Sequence of chain B:
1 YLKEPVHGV

Contacts between the two chains:
Residue Q155 in chain A interacts with residue P5 in chain B (closest heavy-atom distance 3.1 Å).
Residue Y59 in chain A is in contact with residue Y1 in chain B (closest heavy-atom distance 4.3 Å).
Residue K66 in chain A interacts with residue E4 in chain B (closest heavy-atom distance 3.6 Å).
Residue V67 in chain A contacts residue L2 in chain B (closest heavy-atom distance 3.5 Å).
Residue F9 in chain A interacts with residue L2 in chain B (closest heavy-atom distance 3.6 Å).
Residue W167 in chain A interacts with residue Y1 in chain B (closest heavy-atom distance 3.4 Å).
Residue T143 in chain A is in contact with residue V9 in chain B (closest heavy-atom distance 2.9 Å).
Residue D77 in chain A is in contact with residue G8 in chain B (closest heavy-atom distance 3.4 Å).
Residue H70 in chain A contacts residue L2 in chain B (closest heavy-atom distance 4.1 Å).
Residue Q155 in chain A interacts with residue K3 in chain B (closest heavy-atom distance 2.6 Å).
Residue M45 in chain A interacts with residue L2 in chain B (closest heavy-atom distance 3.3 Å).
Residue Y159 in chain A interacts with residue L2 in chain B (closest heavy-atom distance 4.1 Å).
Residue D77 in chain A interacts with residue V9 in chain B (closest heavy-atom distance 3.0 Å).
Residue W147 in chain A contacts residue V9 in chain B (closest heavy-atom distance 3.9 Å).
Residue K146 in chain A is in contact with residue G8 in chain B (closest heavy-atom distance 4.1 Å).
Residue Y159 in chain A interacts with residue Y1 in chain B (closest heavy-atom distance 2.8 Å).
Residue H70 in chain A contacts residue K3 in chain B (closest heavy-atom distance 3.1 Å).
Residue L156 in chain A contacts residue K3 in chain B (closest heavy-atom distance 3.3 Å).
Residue Y7 in chain A contacts residue L2 in chain B (closest heavy-atom distance 3.6 Å).
Residue K66 in chain A contacts residue Y1 in chain B (closest heavy-atom distance 3.5 Å).
Residue Q155 in chain A contacts residue H7 in chain B (closest heavy-atom distance 3.3 Å).
Residue T73 in chain A is in contact with residue V6 in chain B (closest heavy-atom distance 3.0 Å).
Residue H70 in chain A contacts residue V6 in chain B (closest heavy-atom distance 3.2 Å).
Residue D77 in chain A is in contact with residue H7 in chain B (closest heavy-atom distance 4.9 Å).
Residue E63 in chain A interacts with residue L2 in chain B (closest heavy-atom distance 2.7 Å).
Residue Y159 in chain A interacts with residue K3 in chain B (closest heavy-atom distance 3.7 Å).
Residue Y7 in chain A is in contact with residue Y1 in chain B (closest heavy-atom distance 2.6 Å).
Residue Y84 in chain A is in contact with residue V9 in chain B (closest heavy-atom distance 2.6 Å).
Residue W147 in chain A interacts with residue G8 in chain B (closest heavy-atom distance 2.8 Å).
Residue W147 in chain A contacts residue H7 in chain B (closest heavy-atom distance 3.8 Å).
Residue T163 in chain A interacts with residue Y1 in chain B (closest heavy-atom distance 3.6 Å).
Residue E63 in chain A contacts residue Y1 in chain B (closest heavy-atom distance 3.3 Å).
Residue Y99 in chain A contacts residue L2 in chain B (closest heavy-atom distance 3.5 Å).
Residue V152 in chain A is in contact with residue H7 in chain B (closest heavy-atom distance 4.0 Å).
Residue T73 in chain A is in contact with residue G8 in chain B (closest heavy-atom distance 3.7 Å).
Residue R65 in chain A interacts with residue E4 in chain B (closest heavy-atom distance 2.8 Å).
Residue Q155 in chain A interacts with residue E4 in chain B (closest heavy-atom distance 4.2 Å).
Residue A69 in chain A is in contact with residue V6 in chain B (closest heavy-atom distance 5.0 Å).
Residue A150 in chain A interacts with residue H7 in chain B (closest heavy-atom distance 4.9 Å).
Residue L81 in chain A is in contact with residue V9 in chain B (closest heavy-atom distance 4.0 Å).
Residue Y123 in chain A is in contact with residue V9 in chain B (closest heavy-atom distance 4.3 Å).
Residue Y116 in chain A interacts with residue V9 in chain B (closest heavy-atom distance 3.5 Å).
Residue K146 in chain A contacts residue V9 in chain B (closest heavy-atom distance 2.8 Å).
Residue M5 in chain A contacts residue Y1 in chain B (closest heavy-atom distance 3.9 Å).
Residue K66 in chain A is in contact with residue L2 in chain B (closest heavy-atom distance 2.6 Å).
Residue T73 in chain A interacts with residue H7 in chain B (closest heavy-atom distance 3.8 Å).
Residue T80 in chain A contacts residue V9 in chain B (closest heavy-atom distance 3.5 Å).
Residue R97 in chain A is in contact with residue H7 in chain B (closest heavy-atom distance 4.5 Å).
Residue R97 in chain A is in contact with residue V6 in chain B (closest heavy-atom distance 3.4 Å).
Residue K66 in chain A interacts with residue K3 in chain B (closest heavy-atom distance 4.0 Å).
Residue F33 in chain A interacts with residue Y1 in chain B (closest heavy-atom distance 4.5 Å).
Residue Y99 in chain A is in contact with residue K3 in chain B (closest heavy-atom distance 3.1 Å).
Residue Y171 in chain A contacts residue Y1 in chain B (closest heavy-atom distance 2.7 Å).

This data describes a binding interaction between two proteins.

Sequence of chain A:
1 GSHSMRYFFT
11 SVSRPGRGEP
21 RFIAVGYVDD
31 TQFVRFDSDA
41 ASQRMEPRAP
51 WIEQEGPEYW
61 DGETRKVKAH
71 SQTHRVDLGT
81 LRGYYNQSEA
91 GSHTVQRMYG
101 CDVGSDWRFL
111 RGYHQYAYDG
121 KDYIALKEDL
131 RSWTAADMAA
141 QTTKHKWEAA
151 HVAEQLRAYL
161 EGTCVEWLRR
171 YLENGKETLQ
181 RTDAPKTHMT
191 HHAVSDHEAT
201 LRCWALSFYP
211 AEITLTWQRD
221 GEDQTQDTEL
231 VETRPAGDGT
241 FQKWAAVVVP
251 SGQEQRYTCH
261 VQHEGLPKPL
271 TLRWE